Sequence of chain A:
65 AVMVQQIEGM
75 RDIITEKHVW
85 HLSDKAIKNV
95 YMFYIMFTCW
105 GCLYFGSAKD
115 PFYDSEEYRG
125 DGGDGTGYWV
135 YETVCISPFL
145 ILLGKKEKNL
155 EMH

The following describes two proteins that form a bound complex.

Sequence of chain B:
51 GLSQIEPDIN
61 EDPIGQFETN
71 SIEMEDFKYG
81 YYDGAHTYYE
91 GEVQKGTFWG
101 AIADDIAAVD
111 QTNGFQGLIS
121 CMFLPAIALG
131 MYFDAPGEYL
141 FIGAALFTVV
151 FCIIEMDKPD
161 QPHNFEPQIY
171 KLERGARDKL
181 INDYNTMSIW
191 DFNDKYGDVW

Residue-level contacts at the interface:
Residue L52 in chain B contacts residue V138 in chain A (closest heavy-atom distance 3.9 Å).
Residue C121 in chain B contacts residue W104 in chain A (closest heavy-atom distance 4.7 Å).
Residue F147 in chain B contacts residue C103 in chain A (closest heavy-atom distance 4.2 Å).
Residue P167 in chain B is in contact with residue G126 in chain A (closest heavy-atom distance 3.5 Å).
Residue P167 in chain B is in contact with residue D128 in chain A (closest heavy-atom distance 4.0 Å).
Residue D110 in chain B contacts residue S111 in chain A (closest heavy-atom distance 4.4 Å).
Residue L140 in chain B is in contact with residue M96 in chain A (closest heavy-atom distance 4.2 Å).
Residue S120 in chain B is in contact with residue W104 in chain A (closest heavy-atom distance 2.8 Å).
Residue A108 in chain B is in contact with residue K113 in chain A (closest heavy-atom distance 4.5 Å).
Residue Q116 in chain B is in contact with residue S111 in chain A (closest heavy-atom distance 4.0 Å).
Residue T112 in chain B is in contact with residue Y108 in chain A (closest heavy-atom distance 3.5 Å).
Residue Q111 in chain B interacts with residue K113 in chain A (closest heavy-atom distance 3.3 Å).
Residue G51 in chain B contacts residue V138 in chain A (closest heavy-atom distance 4.0 Å).
Residue Q54 in chain B interacts with residue I145 in chain A (closest heavy-atom distance 4.2 Å).
Residue S53 in chain B interacts with residue V138 in chain A (closest heavy-atom distance 3.5 Å).
Residue I127 in chain B is in contact with residue F97 in chain A (closest heavy-atom distance 4.3 Å).
Residue I106 in chain B contacts residue Y108 in chain A (closest heavy-atom distance 4.0 Å).
Residue F123 in chain B is in contact with residue W104 in chain A (closest heavy-atom distance 3.7 Å).
Residue M131 in chain B is in contact with residue N93 in chain A (closest heavy-atom distance 4.2 Å).
Residue V109 in chain B contacts residue Y108 in chain A (closest heavy-atom distance 4.5 Å).
Residue D110 in chain B contacts residue Y108 in chain A (closest heavy-atom distance 3.1 Å).
Residue F151 in chain B contacts residue S111 in chain A (closest heavy-atom distance 3.0 Å).
Residue V109 in chain B contacts residue K113 in chain A (closest heavy-atom distance 3.7 Å).
Residue R174 in chain B is in contact with residue E120 in chain A (closest heavy-atom distance 3.4 Å).
Residue E155 in chain B is in contact with residue S111 in chain A (closest heavy-atom distance 2.9 Å).
Residue H163 in chain B is in contact with residue D118 in chain A (closest heavy-atom distance 2.8 Å).
Residue L52 in chain B interacts with residue D125 in chain A (closest heavy-atom distance 3.0 Å).
Residue M131 in chain B is in contact with residue M96 in chain A (closest heavy-atom distance 4.6 Å).
Residue F147 in chain B is in contact with residue L107 in chain A (closest heavy-atom distance 3.4 Å).
Residue H163 in chain B interacts with residue R123 in chain A (closest heavy-atom distance 2.6 Å).
Residue L124 in chain B is in contact with residue F97 in chain A (closest heavy-atom distance 3.9 Å).
Residue D110 in chain B is in contact with residue K113 in chain A (closest heavy-atom distance 3.6 Å).
Residue Q111 in chain B interacts with residue A112 in chain A (closest heavy-atom distance 4.3 Å).
Residue S53 in chain B is in contact with residue S141 in chain A (closest heavy-atom distance 4.6 Å).
Residue L124 in chain B contacts residue W104 in chain A (closest heavy-atom distance 3.6 Å).
Residue Y170 in chain B contacts residue G126 in chain A (closest heavy-atom distance 4.5 Å).
Residue I127 in chain B interacts with residue M100 in chain A (closest heavy-atom distance 3.9 Å).
Residue T148 in chain B interacts with residue C103 in chain A (closest heavy-atom distance 3.3 Å).
Residue Q111 in chain B interacts with residue S111 in chain A (closest heavy-atom distance 3.3 Å).
Residue P167 in chain B interacts with residue G127 in chain A (closest heavy-atom distance 4.5 Å).
Residue L124 in chain B is in contact with residue F101 in chain A (closest heavy-atom distance 3.9 Å).
Residue F123 in chain B contacts residue M100 in chain A (closest heavy-atom distance 3.7 Å).
Residue F147 in chain B interacts with residue W104 in chain A (closest heavy-atom distance 4.5 Å).
Residue A128 in chain B is in contact with residue F97 in chain A (closest heavy-atom distance 4.7 Å).
Residue Y170 in chain B is in contact with residue R123 in chain A (closest heavy-atom distance 3.0 Å).
Residue H163 in chain B contacts residue Y117 in chain A (closest heavy-atom distance 4.2 Å).
Residue L52 in chain B interacts with residue S141 in chain A (closest heavy-atom distance 4.7 Å).
Residue L124 in chain B contacts residue M100 in chain A (closest heavy-atom distance 4.3 Å).
Residue F151 in chain B is in contact with residue L107 in chain A (closest heavy-atom distance 3.2 Å).
Residue S120 in chain B contacts residue Y108 in chain A (closest heavy-atom distance 3.7 Å).
Residue T112 in chain B contacts residue S111 in chain A (closest heavy-atom distance 4.3 Å).
Residue V109 in chain B interacts with residue A112 in chain A (closest heavy-atom distance 4.5 Å).
Residue F141 in chain B contacts residue M96 in chain A (closest heavy-atom distance 3.7 Å).
Residue F165 in chain B contacts residue R123 in chain A (closest heavy-atom distance 4.4 Å).
Residue F151 in chain B is in contact with residue Y108 in chain A (closest heavy-atom distance 4.3 Å).
Residue T148 in chain B is in contact with residue L107 in chain A (closest heavy-atom distance 3.6 Å).
Residue F141 in chain B is in contact with residue M100 in chain A (closest heavy-atom distance 3.4 Å).
Residue L140 in chain B interacts with residue M100 in chain A (closest heavy-atom distance 4.0 Å).
Residue F123 in chain B interacts with residue C103 in chain A (closest heavy-atom distance 4.2 Å).
Residue A144 in chain B contacts residue M100 in chain A (closest heavy-atom distance 3.4 Å).